Sequence of the second protein:
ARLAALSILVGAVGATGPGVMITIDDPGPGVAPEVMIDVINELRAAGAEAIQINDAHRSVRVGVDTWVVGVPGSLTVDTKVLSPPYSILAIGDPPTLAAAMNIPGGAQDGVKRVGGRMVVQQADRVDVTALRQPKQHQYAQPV

Interface contacts:
Residue A33 in the second protein interacts with residue V161 in the first protein (closest heavy-atom distance 3.8 Å).
Residue P152 in the second protein is in contact with residue R20 in the first protein (closest heavy-atom distance 3.9 Å).
Residue A23 in the second protein contacts residue H155 in the first protein (closest heavy-atom distance 3.1 Å).
Residue P152 in the second protein is in contact with residue A23 in the first protein (closest heavy-atom distance 3.9 Å).
Residue R150 in the second protein is in contact with residue L27 in the first protein (closest heavy-atom distance 3.8 Å).
Residue D83 in the second protein contacts residue L27 in the first protein (closest heavy-atom distance 3.5 Å).
Residue Q159 in the second protein contacts residue T34 in the first protein (closest heavy-atom distance 2.9 Å).
Residue I109 in the second protein contacts residue Y157 in the first protein (closest heavy-atom distance 3.8 Å).
Residue P160 in the second protein interacts with residue I26 in the first protein (closest heavy-atom distance 3.6 Å).
Residue I26 in the second protein contacts residue Q159 in the first protein (closest heavy-atom distance 3.5 Å).
Residue P160 in the second protein contacts residue A22 in the first protein (closest heavy-atom distance 3.9 Å).
Residue I26 in the second protein is in contact with residue H155 in the first protein (closest heavy-atom distance 3.8 Å).
Residue P152 in the second protein contacts residue L24 in the first protein (closest heavy-atom distance 3.6 Å).
Residue Y157 in the second protein interacts with residue G35 in the first protein (closest heavy-atom distance 3.5 Å).
Residue G110 in the second protein interacts with residue Y157 in the first protein (closest heavy-atom distance 3.8 Å).
Residue Q159 in the second protein is in contact with residue I26 in the first protein (closest heavy-atom distance 3.7 Å).
Residue H155 in the second protein contacts residue I26 in the first protein (closest heavy-atom distance 3.8 Å).
Residue P36 in the second protein contacts residue Y157 in the first protein (closest heavy-atom distance 3.8 Å).
Residue A33 in the second protein interacts with residue Q159 in the first protein (closest heavy-atom distance 3.3 Å).
Residue P160 in the second protein contacts residue G32 in the first protein (closest heavy-atom distance 3.7 Å).
Residue L24 in the second protein interacts with residue S25 in the first protein (closest heavy-atom distance 3.7 Å).
Residue Y157 in the second protein is in contact with residue I109 in the first protein (closest heavy-atom distance 3.8 Å).
Residue T34 in the second protein contacts residue Q159 in the first protein (closest heavy-atom distance 2.8 Å).
Residue A30 in the second protein is in contact with residue L24 in the first protein (closest heavy-atom distance 3.9 Å).
Residue E67 in the second protein is in contact with residue A158 in the first protein (closest heavy-atom distance 2.8 Å).
Residue S25 in the second protein contacts residue L21 in the first protein (closest heavy-atom distance 3.5 Å).
Residue Y157 in the second protein contacts residue T34 in the first protein (closest heavy-atom distance 3.6 Å).
Residue H155 in the second protein interacts with residue A23 in the first protein (closest heavy-atom distance 3.1 Å).
Residue E67 in the second protein contacts residue Y157 in the first protein (closest heavy-atom distance 2.9 Å).
Residue H155 in the second protein interacts with residue E67 in the first protein (closest heavy-atom distance 3.4 Å).
Residue V28 in the second protein interacts with residue L21 in the first protein (closest heavy-atom distance 3.8 Å).
Residue V161 in the second protein contacts residue G32 in the first protein (closest heavy-atom distance 3.5 Å).
Residue V161 in the second protein is in contact with residue A33 in the first protein (closest heavy-atom distance 3.6 Å).
Residue A30 in the second protein interacts with residue L21 in the first protein (closest heavy-atom distance 3.8 Å).
Residue V82 in the second protein contacts residue D83 in the first protein (closest heavy-atom distance 3.7 Å).
Residue T34 in the second protein interacts with residue Y157 in the first protein (closest heavy-atom distance 3.5 Å).
Residue E67 in the second protein interacts with residue Q156 in the first protein (closest heavy-atom distance 2.9 Å).
Residue A158 in the second protein interacts with residue I109 in the first protein (closest heavy-atom distance 3.7 Å).
Residue T34 in the second protein interacts with residue A158 in the first protein (closest heavy-atom distance 3.6 Å).
Residue Y157 in the second protein interacts with residue G110 in the first protein (closest heavy-atom distance 3.6 Å).
Residue L24 in the second protein interacts with residue A30 in the first protein (closest heavy-atom distance 3.4 Å).
Residue Q156 in the second protein contacts residue E67 in the first protein (closest heavy-atom distance 2.9 Å).
Residue G32 in the second protein is in contact with residue V161 in the first protein (closest heavy-atom distance 3.9 Å).
Residue I26 in the second protein interacts with residue P160 in the first protein (closest heavy-atom distance 3.5 Å).
Residue I109 in the second protein is in contact with residue A158 in the first protein (closest heavy-atom distance 3.7 Å).
Residue L27 in the second protein is in contact with residue H155 in the first protein (closest heavy-atom distance 3.7 Å).
Residue V82 in the second protein contacts residue V82 in the first protein (closest heavy-atom distance 3.5 Å).
Residue L21 in the second protein interacts with residue L21 in the first protein (closest heavy-atom distance 3.3 Å).
Residue E67 in the second protein contacts residue H155 in the first protein (closest heavy-atom distance 3.4 Å).
Residue A158 in the second protein contacts residue E67 in the first protein (closest heavy-atom distance 2.8 Å).
Residue D83 in the second protein is in contact with residue V82 in the first protein (closest heavy-atom distance 3.9 Å).
Residue D111 in the second protein contacts residue Y157 in the first protein (closest heavy-atom distance 3.5 Å).
Residue Y157 in the second protein contacts residue E67 in the first protein (closest heavy-atom distance 2.9 Å).
Residue V28 in the second protein is in contact with residue L24 in the first protein (closest heavy-atom distance 3.7 Å).
Residue V161 in the second protein contacts residue T34 in the first protein (closest heavy-atom distance 3.8 Å).
Residue Q159 in the second protein contacts residue A33 in the first protein (closest heavy-atom distance 3.3 Å).
Residue Y157 in the second protein contacts residue D111 in the first protein (closest heavy-atom distance 3.7 Å).
Residue G35 in the second protein contacts residue Y157 in the first protein (closest heavy-atom distance 3.5 Å).
Residue Y157 in the second protein is in contact with residue P36 in the first protein (closest heavy-atom distance 3.6 Å).
Residue A158 in the second protein contacts residue T34 in the first protein (closest heavy-atom distance 3.6 Å).

These two protein chains interact to form a complex.

Sequence of the first protein:
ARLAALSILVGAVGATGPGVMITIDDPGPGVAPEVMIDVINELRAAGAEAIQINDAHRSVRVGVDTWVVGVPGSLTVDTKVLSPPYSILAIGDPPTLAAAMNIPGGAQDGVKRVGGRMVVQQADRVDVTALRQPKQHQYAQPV